The following describes two proteins that form a bound complex.

Contacts between the two chains:
Residue V14 in protein 2 interacts with residue L91 in protein 1 (closest heavy-atom distance 4.5 Å).
Residue L26 in protein 2 contacts residue I95 in protein 1 (closest heavy-atom distance 4.2 Å).
Residue V14 in protein 2 contacts residue I95 in protein 1 (closest heavy-atom distance 3.3 Å).
Residue S34 in protein 2 interacts with residue P84 in protein 1 (closest heavy-atom distance 3.3 Å).
Residue V14 in protein 2 contacts residue G92 in protein 1 (closest heavy-atom distance 3.7 Å).
Residue S34 in protein 2 is in contact with residue R82 in protein 1 (closest heavy-atom distance 4.7 Å).
Residue F22 in protein 2 is in contact with residue P113 in protein 1 (closest heavy-atom distance 3.8 Å).
Residue L30 in protein 2 contacts residue L91 in protein 1 (closest heavy-atom distance 4.1 Å).
Residue F22 in protein 2 is in contact with residue I95 in protein 1 (closest heavy-atom distance 3.9 Å).
Residue V13 in protein 2 is in contact with residue P88 in protein 1 (closest heavy-atom distance 4.6 Å).
Residue V13 in protein 2 contacts residue Q96 in protein 1 (closest heavy-atom distance 3.0 Å).
Residue V14 in protein 2 is in contact with residue Q96 in protein 1 (closest heavy-atom distance 3.3 Å).
Residue L26 in protein 2 contacts residue L91 in protein 1 (closest heavy-atom distance 3.6 Å).
Residue F22 in protein 2 is in contact with residue F108 in protein 1 (closest heavy-atom distance 3.6 Å).
Residue F22 in protein 2 interacts with residue G111 in protein 1 (closest heavy-atom distance 4.9 Å).
Residue F15 in protein 2 interacts with residue Q96 in protein 1 (closest heavy-atom distance 4.6 Å).
Residue L9 in protein 2 is in contact with residue P88 in protein 1 (closest heavy-atom distance 4.2 Å).
Residue K10 in protein 2 interacts with residue L91 in protein 1 (closest heavy-atom distance 4.6 Å).

Sequence of protein 2:
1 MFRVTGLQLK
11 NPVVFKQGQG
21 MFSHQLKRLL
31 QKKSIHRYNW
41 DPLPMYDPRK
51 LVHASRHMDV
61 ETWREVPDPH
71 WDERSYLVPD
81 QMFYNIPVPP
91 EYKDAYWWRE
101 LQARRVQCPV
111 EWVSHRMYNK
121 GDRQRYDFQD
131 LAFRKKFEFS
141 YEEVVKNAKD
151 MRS

Sequence of protein 1:
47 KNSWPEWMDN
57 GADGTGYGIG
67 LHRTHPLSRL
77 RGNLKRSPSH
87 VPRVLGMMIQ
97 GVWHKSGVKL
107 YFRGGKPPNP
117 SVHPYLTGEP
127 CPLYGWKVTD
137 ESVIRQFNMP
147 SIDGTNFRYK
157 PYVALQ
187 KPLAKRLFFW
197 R